Sequence of chain B:
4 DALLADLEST

These two protein chains interact to form a complex.

Sequence of chain A:
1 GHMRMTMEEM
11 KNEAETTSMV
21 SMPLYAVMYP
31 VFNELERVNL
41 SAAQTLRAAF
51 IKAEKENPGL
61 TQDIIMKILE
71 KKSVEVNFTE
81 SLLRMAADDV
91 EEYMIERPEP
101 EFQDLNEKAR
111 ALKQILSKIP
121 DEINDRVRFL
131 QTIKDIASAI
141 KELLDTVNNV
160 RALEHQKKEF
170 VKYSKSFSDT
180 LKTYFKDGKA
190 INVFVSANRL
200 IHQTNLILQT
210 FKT

Interface contacts:
Residue I133 in chain A is in contact with residue L10 in chain B (closest heavy-atom distance 4.2 Å).
Residue S177 in chain A interacts with residue L10 in chain B (closest heavy-atom distance 3.3 Å).
Residue K181 in chain A is in contact with residue D9 in chain B (closest heavy-atom distance 4.1 Å).
Residue S173 in chain A contacts residue L10 in chain B (closest heavy-atom distance 4.6 Å).
Residue I140 in chain A interacts with residue L7 in chain B (closest heavy-atom distance 3.8 Å).
Residue K181 in chain A is in contact with residue T13 in chain B (closest heavy-atom distance 3.7 Å).
Residue L144 in chain A is in contact with residue L7 in chain B (closest heavy-atom distance 4.8 Å).
Residue K141 in chain A is in contact with residue L7 in chain B (closest heavy-atom distance 3.6 Å).
Residue K141 in chain A interacts with residue D4 in chain B (closest heavy-atom distance 2.8 Å).
Residue L180 in chain A is in contact with residue L10 in chain B (closest heavy-atom distance 5.0 Å).
Residue K174 in chain A interacts with residue L6 in chain B (closest heavy-atom distance 3.6 Å).
Residue A137 in chain A interacts with residue L10 in chain B (closest heavy-atom distance 4.2 Å).
Residue A137 in chain A contacts residue L7 in chain B (closest heavy-atom distance 3.8 Å).
Residue K134 in chain A contacts residue E11 in chain B (closest heavy-atom distance 3.8 Å).
Residue A137 in chain A is in contact with residue E11 in chain B (closest heavy-atom distance 3.6 Å).
Residue I140 in chain A interacts with residue L10 in chain B (closest heavy-atom distance 3.8 Å).
Residue K141 in chain A interacts with residue A8 in chain B (closest heavy-atom distance 4.6 Å).
Residue I133 in chain A is in contact with residue T13 in chain B (closest heavy-atom distance 4.4 Å).
Residue V170 in chain A is in contact with residue L6 in chain B (closest heavy-atom distance 4.4 Å).